Sequence of chain B:
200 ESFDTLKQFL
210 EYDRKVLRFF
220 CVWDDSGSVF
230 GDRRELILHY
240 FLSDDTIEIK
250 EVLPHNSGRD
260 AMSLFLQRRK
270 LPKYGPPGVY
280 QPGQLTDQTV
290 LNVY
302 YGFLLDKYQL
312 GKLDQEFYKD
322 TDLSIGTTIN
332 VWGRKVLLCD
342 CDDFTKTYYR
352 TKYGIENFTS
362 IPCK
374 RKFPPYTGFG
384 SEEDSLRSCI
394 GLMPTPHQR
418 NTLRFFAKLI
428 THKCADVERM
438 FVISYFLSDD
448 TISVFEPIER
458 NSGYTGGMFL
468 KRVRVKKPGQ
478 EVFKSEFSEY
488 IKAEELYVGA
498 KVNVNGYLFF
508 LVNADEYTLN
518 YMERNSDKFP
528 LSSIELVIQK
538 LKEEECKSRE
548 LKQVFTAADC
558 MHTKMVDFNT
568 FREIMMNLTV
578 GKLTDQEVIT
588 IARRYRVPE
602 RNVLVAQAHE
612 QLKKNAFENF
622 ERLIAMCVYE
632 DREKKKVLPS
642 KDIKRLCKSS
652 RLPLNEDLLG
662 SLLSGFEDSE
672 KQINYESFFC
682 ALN

The following describes two proteins that form a bound complex.

Residue-level contacts at the interface:
Residue E497 in chain A is in contact with residue Y630 in chain B (closest heavy-atom distance 4.8 Å).
Residue F430 in chain A contacts residue M627 in chain B (closest heavy-atom distance 4.4 Å).
Residue G500 in chain A interacts with residue Y630 in chain B (closest heavy-atom distance 4.0 Å).
Residue P429 in chain A interacts with residue A626 in chain B (closest heavy-atom distance 3.9 Å).
Residue E427 in chain A is in contact with residue Y630 in chain B (closest heavy-atom distance 4.3 Å).
Residue R502 in chain A interacts with residue R633 in chain B (closest heavy-atom distance 4.5 Å).
Residue P429 in chain A interacts with residue M627 in chain B (closest heavy-atom distance 3.8 Å).
Residue P429 in chain A is in contact with residue Y630 in chain B (closest heavy-atom distance 3.6 Å).
Residue S428 in chain A interacts with residue Y630 in chain B (closest heavy-atom distance 4.5 Å).
Residue R502 in chain A interacts with residue Y630 in chain B (closest heavy-atom distance 2.5 Å).
Residue E497 in chain A is in contact with residue R633 in chain B (closest heavy-atom distance 2.9 Å).

Sequence of chain A:
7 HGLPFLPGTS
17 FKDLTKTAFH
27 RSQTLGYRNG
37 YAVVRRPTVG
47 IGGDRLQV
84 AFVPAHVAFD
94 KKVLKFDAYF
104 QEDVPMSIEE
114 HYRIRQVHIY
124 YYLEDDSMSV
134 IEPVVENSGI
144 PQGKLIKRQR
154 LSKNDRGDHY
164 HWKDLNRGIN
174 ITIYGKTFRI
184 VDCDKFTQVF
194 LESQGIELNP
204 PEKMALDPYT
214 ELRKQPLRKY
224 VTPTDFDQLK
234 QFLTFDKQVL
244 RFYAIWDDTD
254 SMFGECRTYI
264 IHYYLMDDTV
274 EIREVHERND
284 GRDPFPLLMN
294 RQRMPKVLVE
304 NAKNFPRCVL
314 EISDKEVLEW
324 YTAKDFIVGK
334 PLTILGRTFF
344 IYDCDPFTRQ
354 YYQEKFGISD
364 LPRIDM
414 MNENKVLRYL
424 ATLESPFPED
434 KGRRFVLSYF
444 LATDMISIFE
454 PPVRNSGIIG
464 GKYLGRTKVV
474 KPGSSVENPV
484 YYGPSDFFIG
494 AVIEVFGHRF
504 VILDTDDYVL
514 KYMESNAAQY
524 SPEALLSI